Sequence of the first protein:
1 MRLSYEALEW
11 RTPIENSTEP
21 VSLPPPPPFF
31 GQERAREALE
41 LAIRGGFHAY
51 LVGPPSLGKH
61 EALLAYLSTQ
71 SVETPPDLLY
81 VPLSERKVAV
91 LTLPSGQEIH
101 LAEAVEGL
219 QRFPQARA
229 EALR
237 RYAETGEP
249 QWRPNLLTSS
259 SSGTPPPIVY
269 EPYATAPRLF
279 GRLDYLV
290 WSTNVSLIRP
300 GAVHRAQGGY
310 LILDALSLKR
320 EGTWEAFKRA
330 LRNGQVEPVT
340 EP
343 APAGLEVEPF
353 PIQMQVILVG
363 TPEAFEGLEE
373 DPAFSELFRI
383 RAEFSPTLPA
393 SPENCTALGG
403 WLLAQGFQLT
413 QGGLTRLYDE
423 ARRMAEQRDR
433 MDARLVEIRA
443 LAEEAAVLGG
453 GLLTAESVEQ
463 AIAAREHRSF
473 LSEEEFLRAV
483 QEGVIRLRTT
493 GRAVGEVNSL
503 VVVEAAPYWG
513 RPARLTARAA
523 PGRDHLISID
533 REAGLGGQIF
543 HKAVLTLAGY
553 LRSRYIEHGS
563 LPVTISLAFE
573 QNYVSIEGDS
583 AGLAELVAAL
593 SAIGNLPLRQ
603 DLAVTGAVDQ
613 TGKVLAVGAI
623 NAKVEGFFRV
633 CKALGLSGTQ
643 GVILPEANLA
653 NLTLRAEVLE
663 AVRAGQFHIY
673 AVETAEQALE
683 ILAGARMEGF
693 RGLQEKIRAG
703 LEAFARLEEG

This data describes a binding interaction between two proteins.

Interface contacts:
Residue L41 in the second protein is in contact with residue V449 in the first protein (closest heavy-atom distance 3.6 Å).
Residue R34 in the second protein contacts residue E476 in the first protein (closest heavy-atom distance 2.9 Å).
Residue D431 in the second protein interacts with residue E484 in the first protein (closest heavy-atom distance 3.4 Å).
Residue P344 in the second protein contacts residue Y283 in the first protein (closest heavy-atom distance 3.2 Å).
Residue Q612 in the second protein is in contact with residue A570 in the first protein (closest heavy-atom distance 3.5 Å).
Residue A343 in the second protein interacts with residue W290 in the first protein (closest heavy-atom distance 2.9 Å).
Residue T613 in the second protein contacts residue E498 in the first protein (closest heavy-atom distance 3.7 Å).
Residue Q612 in the second protein contacts residue T518 in the first protein (closest heavy-atom distance 3.0 Å).
Residue Y552 in the second protein is in contact with residue R520 in the first protein (closest heavy-atom distance 3.7 Å).
Residue P388 in the second protein contacts residue E477 in the first protein (closest heavy-atom distance 3.6 Å).
Residue L547 in the second protein is in contact with residue E534 in the first protein (closest heavy-atom distance 3.5 Å).
Residue Q612 in the second protein contacts residue E572 in the first protein (closest heavy-atom distance 3.0 Å).
Residue R34 in the second protein is in contact with residue L473 in the first protein (closest heavy-atom distance 3.7 Å).
Residue K615 in the second protein contacts residue R488 in the first protein (closest heavy-atom distance 3.6 Å).
Residue R86 in the second protein contacts residue R298 in the first protein (closest heavy-atom distance 3.1 Å).
Residue H543 in the second protein interacts with residue E534 in the first protein (closest heavy-atom distance 3.4 Å).
Residue E378 in the second protein interacts with residue S56 in the first protein (closest heavy-atom distance 2.5 Å).
Residue Q612 in the second protein contacts residue R520 in the first protein (closest heavy-atom distance 3.3 Å).
Residue T613 in the second protein interacts with residue R520 in the first protein (closest heavy-atom distance 3.6 Å).
Residue A345 in the second protein is in contact with residue D282 in the first protein (closest heavy-atom distance 3.7 Å).
Residue D611 in the second protein is in contact with residue E572 in the first protein (closest heavy-atom distance 3.4 Å).
Residue G561 in the second protein interacts with residue L709 in the first protein (closest heavy-atom distance 3.2 Å).
Residue Q334 in the second protein contacts residue R276 in the first protein (closest heavy-atom distance 3.7 Å).
Residue E559 in the second protein interacts with residue L709 in the first protein (closest heavy-atom distance 3.6 Å).
Residue R432 in the second protein is in contact with residue R480 in the first protein (closest heavy-atom distance 3.6 Å).
Residue G551 in the second protein contacts residue S568 in the first protein (closest heavy-atom distance 3.6 Å).
Residue K544 in the second protein interacts with residue F571 in the first protein (closest heavy-atom distance 2.8 Å).
Residue Q540 in the second protein is in contact with residue G536 in the first protein (closest heavy-atom distance 3.7 Å).
Residue R554 in the second protein interacts with residue S568 in the first protein (closest heavy-atom distance 3.7 Å).
Residue E675 in the second protein contacts residue R488 in the first protein (closest heavy-atom distance 3.1 Å).
Residue E336 in the second protein interacts with residue R276 in the first protein (closest heavy-atom distance 3.2 Å).
Residue Q334 in the second protein interacts with residue Y271 in the first protein (closest heavy-atom distance 3.4 Å).
Residue Q612 in the second protein interacts with residue S568 in the first protein (closest heavy-atom distance 2.6 Å).
Residue K544 in the second protein is in contact with residue D532 in the first protein (closest heavy-atom distance 2.7 Å).
Residue S555 in the second protein contacts residue A521 in the first protein (closest heavy-atom distance 3.5 Å).
Residue F47 in the second protein is in contact with residue E445 in the first protein (closest heavy-atom distance 3.7 Å).
Residue R34 in the second protein is in contact with residue H469 in the first protein (closest heavy-atom distance 2.6 Å).
Residue L617 in the second protein interacts with residue Q573 in the first protein (closest heavy-atom distance 3.4 Å).
Residue R44 in the second protein is in contact with residue V449 in the first protein (closest heavy-atom distance 3.2 Å).
Residue R381 in the second protein is in contact with residue E439 in the first protein (closest heavy-atom distance 2.7 Å).
Residue R383 in the second protein interacts with residue R470 in the first protein (closest heavy-atom distance 3.4 Å).
Residue D581 in the second protein contacts residue Y575 in the first protein (closest heavy-atom distance 2.5 Å).
Residue R381 in the second protein is in contact with residue A442 in the first protein (closest heavy-atom distance 3.3 Å).
Residue K544 in the second protein interacts with residue A535 in the first protein (closest heavy-atom distance 3.7 Å).
Residue Q540 in the second protein is in contact with residue A535 in the first protein (closest heavy-atom distance 3.0 Å).
Residue I558 in the second protein interacts with residue P523 in the first protein (closest heavy-atom distance 3.5 Å).
Residue S555 in the second protein is in contact with residue R520 in the first protein (closest heavy-atom distance 2.5 Å).
Residue S387 in the second protein interacts with residue L473 in the first protein (closest heavy-atom distance 3.6 Å).
Residue A38 in the second protein is in contact with residue R470 in the first protein (closest heavy-atom distance 3.5 Å).
Residue E324 in the second protein is in contact with residue R319 in the first protein (closest heavy-atom distance 3.4 Å).
Residue R554 in the second protein interacts with residue A522 in the first protein (closest heavy-atom distance 3.4 Å).
Residue G346 in the second protein contacts residue R298 in the first protein (closest heavy-atom distance 3.3 Å).
Residue K544 in the second protein is in contact with residue N574 in the first protein (closest heavy-atom distance 3.0 Å).
Residue E385 in the second protein is in contact with residue L473 in the first protein (closest heavy-atom distance 3.6 Å).
Residue D611 in the second protein interacts with residue R516 in the first protein (closest heavy-atom distance 2.7 Å).
Residue N332 in the second protein interacts with residue P270 in the first protein (closest heavy-atom distance 3.7 Å).
Residue G561 in the second protein interacts with residue P523 in the first protein (closest heavy-atom distance 3.6 Å).
Residue G45 in the second protein is in contact with residue V449 in the first protein (closest heavy-atom distance 3.7 Å).
Residue L41 in the second protein interacts with residue R470 in the first protein (closest heavy-atom distance 3.5 Å).
Residue R328 in the second protein is in contact with residue Y271 in the first protein (closest heavy-atom distance 3.1 Å).

Sequence of the second protein:
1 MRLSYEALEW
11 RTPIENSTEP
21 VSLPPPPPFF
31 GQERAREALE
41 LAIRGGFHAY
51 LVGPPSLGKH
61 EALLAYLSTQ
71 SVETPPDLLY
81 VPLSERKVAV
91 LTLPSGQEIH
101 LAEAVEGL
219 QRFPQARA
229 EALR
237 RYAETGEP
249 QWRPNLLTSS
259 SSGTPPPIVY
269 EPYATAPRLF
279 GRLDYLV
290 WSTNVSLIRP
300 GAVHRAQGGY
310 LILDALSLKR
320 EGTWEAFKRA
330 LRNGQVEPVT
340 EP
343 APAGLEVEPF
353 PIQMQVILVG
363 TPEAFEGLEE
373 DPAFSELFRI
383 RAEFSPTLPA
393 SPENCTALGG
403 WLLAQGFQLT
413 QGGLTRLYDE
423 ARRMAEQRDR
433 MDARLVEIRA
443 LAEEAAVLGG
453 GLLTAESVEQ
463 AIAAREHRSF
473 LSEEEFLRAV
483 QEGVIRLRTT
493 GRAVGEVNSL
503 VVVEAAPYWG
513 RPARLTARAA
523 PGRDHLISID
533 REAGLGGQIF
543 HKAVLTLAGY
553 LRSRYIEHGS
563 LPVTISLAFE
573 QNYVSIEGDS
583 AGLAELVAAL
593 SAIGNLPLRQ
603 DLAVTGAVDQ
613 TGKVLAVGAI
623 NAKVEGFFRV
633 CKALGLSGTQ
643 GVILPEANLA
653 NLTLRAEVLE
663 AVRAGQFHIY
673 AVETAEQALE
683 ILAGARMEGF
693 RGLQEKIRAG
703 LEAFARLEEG